Contacts between the two chains:
Residue H377 in protein 2 contacts residue N30 in protein 1 (closest heavy-atom distance 2.9 Å).
Residue L375 in protein 2 interacts with residue Y92 in protein 1 (closest heavy-atom distance 4.6 Å).
Residue H379 in protein 2 contacts residue Y92 in protein 1 (closest heavy-atom distance 4.0 Å).
Residue H377 in protein 2 is in contact with residue Y92 in protein 1 (closest heavy-atom distance 4.2 Å).
Residue G378 in protein 2 is in contact with residue Y92 in protein 1 (closest heavy-atom distance 3.4 Å).

The following describes two proteins that form a bound complex.

Sequence of protein 1:
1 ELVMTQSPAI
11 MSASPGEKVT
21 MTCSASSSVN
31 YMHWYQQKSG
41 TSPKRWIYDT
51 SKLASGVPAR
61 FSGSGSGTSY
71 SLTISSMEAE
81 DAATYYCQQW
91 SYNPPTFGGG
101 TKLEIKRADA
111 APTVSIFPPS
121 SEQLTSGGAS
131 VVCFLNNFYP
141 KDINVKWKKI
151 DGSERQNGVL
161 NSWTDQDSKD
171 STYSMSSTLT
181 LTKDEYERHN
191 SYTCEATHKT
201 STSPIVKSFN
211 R

Sequence of protein 2:
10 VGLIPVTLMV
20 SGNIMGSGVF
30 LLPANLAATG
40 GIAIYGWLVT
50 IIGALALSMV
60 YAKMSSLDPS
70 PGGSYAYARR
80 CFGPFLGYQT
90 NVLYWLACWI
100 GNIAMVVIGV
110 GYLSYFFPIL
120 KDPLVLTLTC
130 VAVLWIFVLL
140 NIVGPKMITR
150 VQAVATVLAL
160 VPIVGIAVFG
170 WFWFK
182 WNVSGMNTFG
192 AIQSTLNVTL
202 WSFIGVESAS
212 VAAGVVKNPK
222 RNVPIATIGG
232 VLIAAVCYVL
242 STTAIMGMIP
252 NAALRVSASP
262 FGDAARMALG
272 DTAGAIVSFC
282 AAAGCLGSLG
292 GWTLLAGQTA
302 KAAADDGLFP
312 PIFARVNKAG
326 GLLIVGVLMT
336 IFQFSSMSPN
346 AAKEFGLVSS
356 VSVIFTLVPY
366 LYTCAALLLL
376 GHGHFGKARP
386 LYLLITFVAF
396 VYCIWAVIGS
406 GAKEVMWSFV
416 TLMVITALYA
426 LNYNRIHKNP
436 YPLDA